Contacts between the two chains:
Residue T180 in the second protein is in contact with residue N64 in the first protein (closest heavy-atom distance 3.8 Å).
Residue V70 in the second protein is in contact with residue N64 in the first protein (closest heavy-atom distance 3.6 Å).
Residue V220 in the second protein contacts residue L258 in the first protein (closest heavy-atom distance 3.7 Å).
Residue Y138 in the second protein is in contact with residue I31 in the first protein (closest heavy-atom distance 4.0 Å).
Residue L52 in the second protein interacts with residue L55 in the first protein (closest heavy-atom distance 3.7 Å).
Residue S235 in the second protein is in contact with residue E270 in the first protein (closest heavy-atom distance 4.0 Å).
Residue I139 in the second protein interacts with residue Y32 in the first protein (closest heavy-atom distance 3.5 Å).
Residue K137 in the second protein interacts with residue D35 in the first protein (closest heavy-atom distance 3.8 Å).
Residue N239 in the second protein interacts with residue N64 in the first protein (closest heavy-atom distance 3.7 Å).
Residue P62 in the second protein contacts residue Y60 in the first protein (closest heavy-atom distance 3.7 Å).
Residue F98 in the second protein is in contact with residue A58 in the first protein (closest heavy-atom distance 4.0 Å).
Residue N239 in the second protein interacts with residue A63 in the first protein (closest heavy-atom distance 2.4 Å).
Residue F232 in the second protein contacts residue K243 in the first protein (closest heavy-atom distance 4.0 Å).
Residue Y138 in the second protein contacts residue R30 in the first protein (closest heavy-atom distance 4.0 Å).
Residue I217 in the second protein contacts residue Y214 in the first protein (closest heavy-atom distance 3.6 Å).
Residue K225 in the second protein interacts with residue D251 in the first protein (closest heavy-atom distance 4.0 Å).
Residue N224 in the second protein interacts with residue L266 in the first protein (closest heavy-atom distance 3.9 Å).
Residue D102 in the second protein is in contact with residue F27 in the first protein (closest heavy-atom distance 2.5 Å).
Residue N141 in the second protein contacts residue E29 in the first protein (closest heavy-atom distance 3.6 Å).
Residue L49 in the second protein interacts with residue R30 in the first protein (closest heavy-atom distance 3.5 Å).
Residue Y92 in the second protein interacts with residue A58 in the first protein (closest heavy-atom distance 2.4 Å).
Residue Y214 in the second protein is in contact with residue Y214 in the first protein (closest heavy-atom distance 3.4 Å).
Residue D45 in the second protein interacts with residue R30 in the first protein (closest heavy-atom distance 3.0 Å).
Residue R228 in the second protein interacts with residue S254 in the first protein (closest heavy-atom distance 3.0 Å).
Residue S41 in the second protein interacts with residue W33 in the first protein (closest heavy-atom distance 3.1 Å).
Residue A238 in the second protein interacts with residue A63 in the first protein (closest heavy-atom distance 3.6 Å).
Residue N224 in the second protein contacts residue L258 in the first protein (closest heavy-atom distance 3.2 Å).
Residue N48 in the second protein interacts with residue S47 in the first protein (closest heavy-atom distance 3.1 Å).
Residue I139 in the second protein is in contact with residue I31 in the first protein (closest heavy-atom distance 4.0 Å).
Residue V136 in the second protein is in contact with residue I43 in the first protein (closest heavy-atom distance 3.9 Å).
Residue L55 in the second protein contacts residue L55 in the first protein (closest heavy-atom distance 3.6 Å).
Residue S41 in the second protein is in contact with residue E34 in the first protein (closest heavy-atom distance 3.8 Å).
Residue F100 in the second protein interacts with residue F27 in the first protein (closest heavy-atom distance 4.0 Å).
Residue I139 in the second protein contacts residue R30 in the first protein (closest heavy-atom distance 3.0 Å).
Residue A238 in the second protein interacts with residue N64 in the first protein (closest heavy-atom distance 3.3 Å).
Residue K137 in the second protein is in contact with residue I31 in the first protein (closest heavy-atom distance 3.6 Å).
Residue Y140 in the second protein interacts with residue F27 in the first protein (closest heavy-atom distance 3.2 Å).
Residue R228 in the second protein interacts with residue D251 in the first protein (closest heavy-atom distance 3.3 Å).
Residue N48 in the second protein interacts with residue V51 in the first protein (closest heavy-atom distance 4.0 Å).
Residue N48 in the second protein is in contact with residue I31 in the first protein (closest heavy-atom distance 4.0 Å).
Residue K133 in the second protein is in contact with residue L28 in the first protein (closest heavy-atom distance 4.0 Å).
Residue I139 in the second protein is in contact with residue L28 in the first protein (closest heavy-atom distance 2.7 Å).
Residue L44 in the second protein is in contact with residue W33 in the first protein (closest heavy-atom distance 3.6 Å).
Residue D102 in the second protein interacts with residue M26 in the first protein (closest heavy-atom distance 3.4 Å).
Residue V130 in the second protein contacts residue Y32 in the first protein (closest heavy-atom distance 3.6 Å).
Residue I131 in the second protein is in contact with residue M26 in the first protein (closest heavy-atom distance 3.6 Å).
Residue Y138 in the second protein is in contact with residue Y32 in the first protein (closest heavy-atom distance 3.5 Å).
Residue V136 in the second protein is in contact with residue K46 in the first protein (closest heavy-atom distance 3.7 Å).
Residue F221 in the second protein interacts with residue L255 in the first protein (closest heavy-atom distance 3.8 Å).
Residue I139 in the second protein interacts with residue E29 in the first protein (closest heavy-atom distance 3.2 Å).
Residue F221 in the second protein interacts with residue L222 in the first protein (closest heavy-atom distance 3.8 Å).
Residue F232 in the second protein interacts with residue F273 in the first protein (closest heavy-atom distance 3.7 Å).
Residue F232 in the second protein contacts residue F271 in the first protein (closest heavy-atom distance 3.2 Å).
Residue L44 in the second protein is in contact with residue L39 in the first protein (closest heavy-atom distance 3.7 Å).
Residue R228 in the second protein contacts residue D250 in the first protein (closest heavy-atom distance 3.8 Å).
Residue K231 in the second protein contacts residue E270 in the first protein (closest heavy-atom distance 2.6 Å).
Residue F98 in the second protein interacts with residue R54 in the first protein (closest heavy-atom distance 3.9 Å).
Residue F221 in the second protein interacts with residue D251 in the first protein (closest heavy-atom distance 2.9 Å).
Residue Y138 in the second protein interacts with residue L28 in the first protein (closest heavy-atom distance 4.0 Å).
Residue K137 in the second protein is in contact with residue Y32 in the first protein (closest heavy-atom distance 3.7 Å).

Sequence of the first protein:
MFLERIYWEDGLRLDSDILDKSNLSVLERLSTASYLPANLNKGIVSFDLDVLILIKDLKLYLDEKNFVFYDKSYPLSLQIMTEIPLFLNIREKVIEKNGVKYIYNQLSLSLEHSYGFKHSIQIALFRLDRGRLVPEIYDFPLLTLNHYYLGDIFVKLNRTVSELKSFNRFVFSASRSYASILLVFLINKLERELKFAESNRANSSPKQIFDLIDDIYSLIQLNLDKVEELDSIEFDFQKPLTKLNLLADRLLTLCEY

Sequence of the second protein:
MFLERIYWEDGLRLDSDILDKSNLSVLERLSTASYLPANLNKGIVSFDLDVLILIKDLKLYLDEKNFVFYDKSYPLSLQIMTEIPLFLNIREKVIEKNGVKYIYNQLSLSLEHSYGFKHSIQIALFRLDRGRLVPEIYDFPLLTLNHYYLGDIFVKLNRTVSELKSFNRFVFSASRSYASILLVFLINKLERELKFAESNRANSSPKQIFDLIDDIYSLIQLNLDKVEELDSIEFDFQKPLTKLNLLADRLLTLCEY

The following describes two proteins that form a bound complex.